Interface contacts:
Residue S144 in protein 2 is in contact with residue I157 in protein 1 (closest heavy-atom distance 3.8 Å).
Residue V142 in protein 2 interacts with residue I157 in protein 1 (closest heavy-atom distance 3.5 Å).
Residue T143 in protein 2 contacts residue E158 in protein 1 (closest heavy-atom distance 3.4 Å).
Residue R150 in protein 2 contacts residue N154 in protein 1 (closest heavy-atom distance 3.3 Å).
Residue F146 in protein 2 contacts residue I157 in protein 1 (closest heavy-atom distance 3.5 Å).
Residue K147 in protein 2 interacts with residue V156 in protein 1 (closest heavy-atom distance 3.8 Å).
Residue R150 in protein 2 interacts with residue E153 in protein 1 (closest heavy-atom distance 3.4 Å).
Residue H151 in protein 2 interacts with residue I152 in protein 1 (closest heavy-atom distance 3.3 Å).
Residue E153 in protein 2 interacts with residue K138 in protein 1 (closest heavy-atom distance 2.8 Å).
Residue I157 in protein 2 contacts residue D140 in protein 1 (closest heavy-atom distance 3.4 Å).
Residue E158 in protein 2 contacts residue D140 in protein 1 (closest heavy-atom distance 3.9 Å).
Residue T162 in protein 2 contacts residue K138 in protein 1 (closest heavy-atom distance 3.3 Å).
Residue H151 in protein 2 contacts residue H151 in protein 1 (closest heavy-atom distance 3.5 Å).
Residue Y55 in protein 2 is in contact with residue G54 in protein 1 (closest heavy-atom distance 3.5 Å).
Residue I157 in protein 2 interacts with residue L137 in protein 1 (closest heavy-atom distance 3.8 Å).
Residue G160 in protein 2 interacts with residue K138 in protein 1 (closest heavy-atom distance 3.5 Å).
Residue H151 in protein 2 is in contact with residue E153 in protein 1 (closest heavy-atom distance 2.6 Å).
Residue G54 in protein 2 interacts with residue K52 in protein 1 (closest heavy-atom distance 3.5 Å).
Residue K244 in protein 2 is in contact with residue I157 in protein 1 (closest heavy-atom distance 3.4 Å).
Residue I157 in protein 2 is in contact with residue K148 in protein 1 (closest heavy-atom distance 3.8 Å).
Residue G54 in protein 2 contacts residue K56 in protein 1 (closest heavy-atom distance 3.5 Å).
Residue D140 in protein 2 contacts residue I157 in protein 1 (closest heavy-atom distance 3.5 Å).
Residue I155 in protein 2 contacts residue A149 in protein 1 (closest heavy-atom distance 2.9 Å).
Residue E158 in protein 2 interacts with residue T143 in protein 1 (closest heavy-atom distance 3.7 Å).
Residue G54 in protein 2 is in contact with residue Y55 in protein 1 (closest heavy-atom distance 3.4 Å).
Residue K148 in protein 2 is in contact with residue I157 in protein 1 (closest heavy-atom distance 3.8 Å).
Residue L137 in protein 2 is in contact with residue G160 in protein 1 (closest heavy-atom distance 3.3 Å).
Residue D140 in protein 2 interacts with residue G159 in protein 1 (closest heavy-atom distance 2.9 Å).
Residue K56 in protein 2 contacts residue D72 in protein 1 (closest heavy-atom distance 3.5 Å).
Residue I157 in protein 2 is in contact with residue V142 in protein 1 (closest heavy-atom distance 3.4 Å).
Residue D72 in protein 2 contacts residue K56 in protein 1 (closest heavy-atom distance 3.2 Å).
Residue A149 in protein 2 contacts residue I155 in protein 1 (closest heavy-atom distance 2.8 Å).
Residue G54 in protein 2 is in contact with residue G51 in protein 1 (closest heavy-atom distance 3.6 Å).
Residue K147 in protein 2 is in contact with residue I157 in protein 1 (closest heavy-atom distance 3.0 Å).
Residue G159 in protein 2 is in contact with residue D140 in protein 1 (closest heavy-atom distance 2.8 Å).
Residue A74 in protein 2 contacts residue K56 in protein 1 (closest heavy-atom distance 3.8 Å).
Residue E153 in protein 2 is in contact with residue H151 in protein 1 (closest heavy-atom distance 2.6 Å).
Residue K138 in protein 2 is in contact with residue E153 in protein 1 (closest heavy-atom distance 2.9 Å).
Residue K244 in protein 2 is in contact with residue E158 in protein 1 (closest heavy-atom distance 3.2 Å).
Residue I152 in protein 2 contacts residue H151 in protein 1 (closest heavy-atom distance 3.3 Å).
Residue G160 in protein 2 is in contact with residue L137 in protein 1 (closest heavy-atom distance 3.2 Å).
Residue G54 in protein 2 interacts with residue G54 in protein 1 (closest heavy-atom distance 3.8 Å).
Residue K56 in protein 2 is in contact with residue G54 in protein 1 (closest heavy-atom distance 3.7 Å).
Residue I157 in protein 2 contacts residue K147 in protein 1 (closest heavy-atom distance 3.1 Å).
Residue E153 in protein 2 interacts with residue R150 in protein 1 (closest heavy-atom distance 3.6 Å).
Residue K138 in protein 2 contacts residue G160 in protein 1 (closest heavy-atom distance 3.6 Å).
Residue I157 in protein 2 interacts with residue K244 in protein 1 (closest heavy-atom distance 3.3 Å).
Residue K138 in protein 2 interacts with residue T162 in protein 1 (closest heavy-atom distance 3.5 Å).
Residue K148 in protein 2 is in contact with residue I155 in protein 1 (closest heavy-atom distance 3.2 Å).
Residue N154 in protein 2 is in contact with residue A149 in protein 1 (closest heavy-atom distance 3.5 Å).
Residue I152 in protein 2 contacts residue R150 in protein 1 (closest heavy-atom distance 3.5 Å).
Residue I157 in protein 2 is in contact with residue F146 in protein 1 (closest heavy-atom distance 3.4 Å).
Residue M77 in protein 2 interacts with residue N50 in protein 1 (closest heavy-atom distance 3.5 Å).
Residue I155 in protein 2 interacts with residue K148 in protein 1 (closest heavy-atom distance 3.3 Å).
Residue K56 in protein 2 is in contact with residue G73 in protein 1 (closest heavy-atom distance 3.7 Å).
Residue G73 in protein 2 contacts residue K56 in protein 1 (closest heavy-atom distance 3.5 Å).
Residue A149 in protein 2 contacts residue N154 in protein 1 (closest heavy-atom distance 3.5 Å).
Residue E158 in protein 2 contacts residue K244 in protein 1 (closest heavy-atom distance 3.2 Å).
Residue K52 in protein 2 contacts residue G54 in protein 1 (closest heavy-atom distance 3.8 Å).
Residue N154 in protein 2 interacts with residue R150 in protein 1 (closest heavy-atom distance 3.3 Å).

This data describes a binding interaction between two proteins.

Sequence of protein 1:
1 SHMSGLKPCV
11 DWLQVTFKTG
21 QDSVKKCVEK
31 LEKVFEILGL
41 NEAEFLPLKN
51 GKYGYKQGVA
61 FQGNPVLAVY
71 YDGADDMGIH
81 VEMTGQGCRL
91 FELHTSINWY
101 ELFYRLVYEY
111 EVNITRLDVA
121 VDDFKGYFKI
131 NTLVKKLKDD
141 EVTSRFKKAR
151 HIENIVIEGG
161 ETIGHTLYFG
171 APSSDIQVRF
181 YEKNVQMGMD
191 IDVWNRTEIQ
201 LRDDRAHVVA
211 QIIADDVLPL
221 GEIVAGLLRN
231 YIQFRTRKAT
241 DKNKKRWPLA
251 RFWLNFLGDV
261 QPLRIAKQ

Sequence of protein 2:
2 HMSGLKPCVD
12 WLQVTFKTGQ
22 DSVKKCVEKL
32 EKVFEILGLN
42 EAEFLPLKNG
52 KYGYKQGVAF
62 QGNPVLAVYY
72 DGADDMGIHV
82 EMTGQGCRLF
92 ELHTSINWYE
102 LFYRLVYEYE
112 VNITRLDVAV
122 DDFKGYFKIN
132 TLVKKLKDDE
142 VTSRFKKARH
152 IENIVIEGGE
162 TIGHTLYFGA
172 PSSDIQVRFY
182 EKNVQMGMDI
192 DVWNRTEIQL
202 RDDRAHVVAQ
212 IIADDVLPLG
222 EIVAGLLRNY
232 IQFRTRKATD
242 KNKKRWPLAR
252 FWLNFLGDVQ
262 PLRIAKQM